Interface contacts:
Residue F8 in protein 2 interacts with residue I52 in protein 1 (closest heavy-atom distance 3.5 Å).
Residue L91 in protein 2 is in contact with residue C104 in protein 1 (closest heavy-atom distance 4.4 Å).
Residue Y83 in protein 2 contacts residue L11 in protein 1 (closest heavy-atom distance 3.5 Å).
Residue P93 in protein 2 interacts with residue P106 in protein 1 (closest heavy-atom distance 4.6 Å).
Residue P93 in protein 2 is in contact with residue I78 in protein 1 (closest heavy-atom distance 3.7 Å).
Residue V7 in protein 2 interacts with residue Q54 in protein 1 (closest heavy-atom distance 4.5 Å).
Residue H97 in protein 2 is in contact with residue P14 in protein 1 (closest heavy-atom distance 3.4 Å).
Residue F8 in protein 2 is in contact with residue C53 in protein 1 (closest heavy-atom distance 4.6 Å).
Residue T6 in protein 2 contacts residue Q54 in protein 1 (closest heavy-atom distance 3.3 Å).
Residue H97 in protein 2 is in contact with residue D57 in protein 1 (closest heavy-atom distance 2.8 Å).
Residue A96 in protein 2 is in contact with residue V77 in protein 1 (closest heavy-atom distance 3.6 Å).
Residue T10 in protein 2 contacts residue G13 in protein 1 (closest heavy-atom distance 4.0 Å).
Residue Y83 in protein 2 interacts with residue A12 in protein 1 (closest heavy-atom distance 4.5 Å).
Residue K48 in protein 2 is in contact with residue F51 in protein 1 (closest heavy-atom distance 4.3 Å).
Residue Y83 in protein 2 contacts residue Q80 in protein 1 (closest heavy-atom distance 3.0 Å).
Residue L91 in protein 2 interacts with residue L103 in protein 1 (closest heavy-atom distance 3.9 Å).
Residue F8 in protein 2 is in contact with residue Q54 in protein 1 (closest heavy-atom distance 4.0 Å).
Residue F8 in protein 2 is in contact with residue A12 in protein 1 (closest heavy-atom distance 3.7 Å).
Residue S90 in protein 2 interacts with residue Q80 in protein 1 (closest heavy-atom distance 4.6 Å).
Residue S90 in protein 2 is in contact with residue F85 in protein 1 (closest heavy-atom distance 4.2 Å).
Residue T86 in protein 2 interacts with residue V77 in protein 1 (closest heavy-atom distance 3.9 Å).
Residue P93 in protein 2 is in contact with residue V77 in protein 1 (closest heavy-atom distance 3.6 Å).
Residue Q47 in protein 2 contacts residue N37 in protein 1 (closest heavy-atom distance 3.1 Å).
Residue S87 in protein 2 interacts with residue T84 in protein 1 (closest heavy-atom distance 3.6 Å).
Residue P93 in protein 2 is in contact with residue K74 in protein 1 (closest heavy-atom distance 3.4 Å).
Residue P93 in protein 2 is in contact with residue T73 in protein 1 (closest heavy-atom distance 4.6 Å).
Residue S90 in protein 2 is in contact with residue V77 in protein 1 (closest heavy-atom distance 3.8 Å).
Residue G79 in protein 2 contacts residue P14 in protein 1 (closest heavy-atom distance 3.5 Å).
Residue Y21 in protein 2 is in contact with residue N37 in protein 1 (closest heavy-atom distance 3.7 Å).
Residue I82 in protein 2 is in contact with residue G13 in protein 1 (closest heavy-atom distance 4.2 Å).
Residue M92 in protein 2 interacts with residue V77 in protein 1 (closest heavy-atom distance 4.7 Å).
Residue S90 in protein 2 is in contact with residue T84 in protein 1 (closest heavy-atom distance 4.4 Å).
Residue Y21 in protein 2 contacts residue V36 in protein 1 (closest heavy-atom distance 3.6 Å).
Residue E19 in protein 2 interacts with residue I52 in protein 1 (closest heavy-atom distance 3.2 Å).
Residue E19 in protein 2 interacts with residue F51 in protein 1 (closest heavy-atom distance 4.7 Å).
Residue Q47 in protein 2 interacts with residue K38 in protein 1 (closest heavy-atom distance 3.5 Å).
Residue V101 in protein 2 contacts residue D57 in protein 1 (closest heavy-atom distance 3.7 Å).
Residue G79 in protein 2 contacts residue G13 in protein 1 (closest heavy-atom distance 3.2 Å).
Residue D94 in protein 2 interacts with residue K74 in protein 1 (closest heavy-atom distance 3.3 Å).
Residue L91 in protein 2 interacts with residue F85 in protein 1 (closest heavy-atom distance 3.6 Å).
Residue L91 in protein 2 contacts residue C81 in protein 1 (closest heavy-atom distance 3.6 Å).
Residue H97 in protein 2 contacts residue T73 in protein 1 (closest heavy-atom distance 4.1 Å).
Residue E23 in protein 2 is in contact with residue N37 in protein 1 (closest heavy-atom distance 3.9 Å).
Residue H97 in protein 2 interacts with residue V77 in protein 1 (closest heavy-atom distance 4.5 Å).
Residue Y83 in protein 2 interacts with residue G13 in protein 1 (closest heavy-atom distance 3.3 Å).
Residue Q80 in protein 2 contacts residue G13 in protein 1 (closest heavy-atom distance 4.5 Å).
Residue H97 in protein 2 interacts with residue V56 in protein 1 (closest heavy-atom distance 3.4 Å).
Residue F8 in protein 2 is in contact with residue P14 in protein 1 (closest heavy-atom distance 3.8 Å).
Residue T86 in protein 2 contacts residue L11 in protein 1 (closest heavy-atom distance 3.6 Å).
Residue I82 in protein 2 is in contact with residue P14 in protein 1 (closest heavy-atom distance 4.0 Å).
Residue T6 in protein 2 is in contact with residue L35 in protein 1 (closest heavy-atom distance 3.7 Å).
Residue F8 in protein 2 interacts with residue G15 in protein 1 (closest heavy-atom distance 4.5 Å).
Residue S90 in protein 2 is in contact with residue C81 in protein 1 (closest heavy-atom distance 3.4 Å).
Residue Y83 in protein 2 contacts residue Y83 in protein 1 (closest heavy-atom distance 4.1 Å).
Residue T10 in protein 2 interacts with residue A12 in protein 1 (closest heavy-atom distance 3.9 Å).
Residue K48 in protein 2 contacts residue N50 in protein 1 (closest heavy-atom distance 3.6 Å).
Residue F89 in protein 2 interacts with residue V77 in protein 1 (closest heavy-atom distance 4.7 Å).
Residue S87 in protein 2 contacts residue Q80 in protein 1 (closest heavy-atom distance 2.7 Å).
Residue E19 in protein 2 interacts with residue L35 in protein 1 (closest heavy-atom distance 4.6 Å).
Residue Y21 in protein 2 is in contact with residue L35 in protein 1 (closest heavy-atom distance 3.7 Å).

Sequence of protein 1:
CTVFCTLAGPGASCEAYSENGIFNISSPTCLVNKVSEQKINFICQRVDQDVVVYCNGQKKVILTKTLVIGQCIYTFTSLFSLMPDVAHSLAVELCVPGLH

Sequence of protein 2:
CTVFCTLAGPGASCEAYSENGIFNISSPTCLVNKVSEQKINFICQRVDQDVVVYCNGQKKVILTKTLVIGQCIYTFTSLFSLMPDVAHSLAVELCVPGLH

These two protein chains interact to form a complex.